Residue-level contacts at the interface:
Residue M64 in the first protein interacts with residue A50 in the second protein (closest heavy-atom distance 3.8 Å).
Residue K40 in the first protein interacts with residue E21 in the second protein (closest heavy-atom distance 3.0 Å).
Residue L57 in the first protein is in contact with residue I43 in the second protein (closest heavy-atom distance 3.7 Å).
Residue S25 in the first protein contacts residue R8 in the second protein (closest heavy-atom distance 3.8 Å).
Residue K72 in the first protein interacts with residue Y53 in the second protein (closest heavy-atom distance 3.0 Å).
Residue L50 in the first protein is in contact with residue L32 in the second protein (closest heavy-atom distance 4.1 Å).
Residue G54 in the first protein contacts residue Q36 in the second protein (closest heavy-atom distance 3.3 Å).
Residue L47 in the first protein is in contact with residue L32 in the second protein (closest heavy-atom distance 3.6 Å).
Residue V36 in the first protein contacts residue L22 in the second protein (closest heavy-atom distance 4.2 Å).
Residue E75 in the first protein interacts with residue Y53 in the second protein (closest heavy-atom distance 4.1 Å).
Residue G54 in the first protein is in contact with residue M39 in the second protein (closest heavy-atom distance 3.8 Å).
Residue L33 in the first protein is in contact with residue K14 in the second protein (closest heavy-atom distance 4.2 Å).
Residue L57 in the first protein interacts with residue I40 in the second protein (closest heavy-atom distance 4.2 Å).
Residue L26 in the first protein contacts residue E11 in the second protein (closest heavy-atom distance 3.8 Å).
Residue L50 in the first protein interacts with residue Q36 in the second protein (closest heavy-atom distance 2.7 Å).
Residue N68 in the first protein is in contact with residue Y53 in the second protein (closest heavy-atom distance 3.3 Å).
Residue R30 in the first protein interacts with residue T7 in the second protein (closest heavy-atom distance 4.0 Å).
Residue L47 in the first protein is in contact with residue M25 in the second protein (closest heavy-atom distance 4.3 Å).
Residue L26 in the first protein interacts with residue R8 in the second protein (closest heavy-atom distance 4.2 Å).
Residue R30 in the first protein contacts residue E11 in the second protein (closest heavy-atom distance 2.8 Å).
Residue E61 in the first protein is in contact with residue I43 in the second protein (closest heavy-atom distance 4.2 Å).
Residue M32 in the first protein is in contact with residue L15 in the second protein (closest heavy-atom distance 3.7 Å).
Residue L33 in the first protein contacts residue S18 in the second protein (closest heavy-atom distance 4.0 Å).
Residue N68 in the first protein interacts with residue H49 in the second protein (closest heavy-atom distance 3.0 Å).
Residue M71 in the first protein contacts residue A50 in the second protein (closest heavy-atom distance 3.6 Å).
Residue M64 in the first protein interacts with residue N46 in the second protein (closest heavy-atom distance 3.7 Å).
Residue S39 in the first protein contacts residue L22 in the second protein (closest heavy-atom distance 3.7 Å).
Residue I44 in the first protein contacts residue M25 in the second protein (closest heavy-atom distance 4.2 Å).
Residue L33 in the first protein is in contact with residue L15 in the second protein (closest heavy-atom distance 3.5 Å).
Residue E58 in the first protein is in contact with residue M39 in the second protein (closest heavy-atom distance 3.6 Å).
Residue K40 in the first protein interacts with residue M25 in the second protein (closest heavy-atom distance 3.5 Å).
Residue T29 in the first protein contacts residue I12 in the second protein (closest heavy-atom distance 4.0 Å).
Residue L57 in the first protein interacts with residue Q36 in the second protein (closest heavy-atom distance 4.1 Å).
Residue G43 in the first protein contacts residue M29 in the second protein (closest heavy-atom distance 3.2 Å).
Residue K40 in the first protein contacts residue L22 in the second protein (closest heavy-atom distance 3.8 Å).
Residue L47 in the first protein is in contact with residue M29 in the second protein (closest heavy-atom distance 3.2 Å).
Residue T29 in the first protein contacts residue L15 in the second protein (closest heavy-atom distance 4.5 Å).
Residue M64 in the first protein is in contact with residue V47 in the second protein (closest heavy-atom distance 3.5 Å).
Residue I67 in the first protein is in contact with residue A50 in the second protein (closest heavy-atom distance 4.2 Å).
Residue T29 in the first protein contacts residue E11 in the second protein (closest heavy-atom distance 3.6 Å).
Residue V36 in the first protein contacts residue L15 in the second protein (closest heavy-atom distance 4.1 Å).
Residue Q53 in the first protein interacts with residue Q36 in the second protein (closest heavy-atom distance 4.4 Å).
Residue L57 in the first protein interacts with residue M39 in the second protein (closest heavy-atom distance 3.8 Å).
Residue V36 in the first protein interacts with residue I19 in the second protein (closest heavy-atom distance 4.1 Å).
Residue L50 in the first protein is in contact with residue M29 in the second protein (closest heavy-atom distance 3.7 Å).
Residue M71 in the first protein is in contact with residue Y53 in the second protein (closest heavy-atom distance 3.2 Å).
Residue E61 in the first protein is in contact with residue M39 in the second protein (closest heavy-atom distance 3.6 Å).
Residue D65 in the first protein is in contact with residue N46 in the second protein (closest heavy-atom distance 3.7 Å).
Residue M71 in the first protein is in contact with residue V54 in the second protein (closest heavy-atom distance 3.1 Å).
Residue T46 in the first protein is in contact with residue M29 in the second protein (closest heavy-atom distance 4.1 Å).
Residue N68 in the first protein contacts residue N46 in the second protein (closest heavy-atom distance 2.9 Å).
Residue N68 in the first protein interacts with residue A50 in the second protein (closest heavy-atom distance 3.5 Å).
Residue L26 in the first protein interacts with residue T7 in the second protein (closest heavy-atom distance 4.1 Å).
Residue I60 in the first protein interacts with residue I43 in the second protein (closest heavy-atom distance 3.7 Å).
Residue L33 in the first protein contacts residue E11 in the second protein (closest heavy-atom distance 4.0 Å).
Residue V36 in the first protein interacts with residue S18 in the second protein (closest heavy-atom distance 3.5 Å).
Residue E61 in the first protein is in contact with residue R42 in the second protein (closest heavy-atom distance 2.6 Å).
Residue G43 in the first protein contacts residue M25 in the second protein (closest heavy-atom distance 3.9 Å).
Residue L50 in the first protein contacts residue V33 in the second protein (closest heavy-atom distance 4.1 Å).
Residue A22 in the first protein interacts with residue R8 in the second protein (closest heavy-atom distance 3.9 Å).

The following describes two proteins that form a bound complex.

Sequence of the second protein:
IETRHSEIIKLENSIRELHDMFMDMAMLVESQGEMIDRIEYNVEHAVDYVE

Sequence of the first protein:
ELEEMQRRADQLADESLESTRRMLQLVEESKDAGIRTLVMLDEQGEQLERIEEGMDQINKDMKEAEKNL